Sequence of the second protein:
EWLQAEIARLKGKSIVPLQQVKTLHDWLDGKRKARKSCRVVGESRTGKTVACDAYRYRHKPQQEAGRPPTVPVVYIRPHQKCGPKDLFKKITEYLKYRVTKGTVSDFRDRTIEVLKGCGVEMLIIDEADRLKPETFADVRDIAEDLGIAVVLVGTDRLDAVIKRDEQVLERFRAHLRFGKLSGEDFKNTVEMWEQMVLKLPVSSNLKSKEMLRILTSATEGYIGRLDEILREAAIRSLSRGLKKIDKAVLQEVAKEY

Sequence of the first protein:
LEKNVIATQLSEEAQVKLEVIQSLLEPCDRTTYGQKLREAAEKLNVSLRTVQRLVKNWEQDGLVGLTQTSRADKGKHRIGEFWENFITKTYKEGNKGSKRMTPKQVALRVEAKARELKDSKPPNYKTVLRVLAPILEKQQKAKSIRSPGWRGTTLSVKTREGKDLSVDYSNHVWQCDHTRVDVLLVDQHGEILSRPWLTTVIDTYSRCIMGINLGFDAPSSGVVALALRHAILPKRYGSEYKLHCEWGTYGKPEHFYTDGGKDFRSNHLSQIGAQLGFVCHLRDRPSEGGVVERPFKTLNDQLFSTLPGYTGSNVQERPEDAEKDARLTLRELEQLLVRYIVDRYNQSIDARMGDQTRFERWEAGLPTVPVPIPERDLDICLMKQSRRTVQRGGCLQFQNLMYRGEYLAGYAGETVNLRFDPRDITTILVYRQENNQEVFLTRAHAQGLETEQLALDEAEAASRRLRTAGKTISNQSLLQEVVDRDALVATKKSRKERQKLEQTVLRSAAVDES

Contacts between the two chains:
Residue G498 in the first protein interacts with residue K181 in the second protein (closest heavy-atom distance 3.7 Å).

These two protein chains interact to form a complex.